Contacts between the two chains:
Residue N610 in chain B interacts with residue V120 in chain A (closest heavy-atom distance 4.9 Å).
Residue L724 in chain B contacts residue F106 in chain A (closest heavy-atom distance 4.4 Å).
Residue L617 in chain B contacts residue L204 in chain A (closest heavy-atom distance 3.7 Å).
Residue E721 in chain B interacts with residue F106 in chain A (closest heavy-atom distance 4.8 Å).
Residue W737 in chain B interacts with residue L115 in chain A (closest heavy-atom distance 3.9 Å).
Residue M537 in chain B interacts with residue I119 in chain A (closest heavy-atom distance 4.5 Å).
Residue S728 in chain B interacts with residue Y113 in chain A (closest heavy-atom distance 2.8 Å).
Residue R735 in chain B contacts residue I105 in chain A (closest heavy-atom distance 4.3 Å).
Residue L734 in chain B contacts residue I116 in chain A (closest heavy-atom distance 3.7 Å).
Residue R735 in chain B is in contact with residue I112 in chain A (closest heavy-atom distance 4.9 Å).
Residue S728 in chain B contacts residue V109 in chain A (closest heavy-atom distance 4.2 Å).
Residue S732 in chain B is in contact with residue I112 in chain A (closest heavy-atom distance 4.8 Å).
Residue E721 in chain B contacts residue I189 in chain A (closest heavy-atom distance 4.0 Å).
Residue R799 in chain B contacts residue I105 in chain A (closest heavy-atom distance 3.4 Å).
Residue Y397 in chain B interacts with residue T98 in chain A (closest heavy-atom distance 3.9 Å).
Residue I717 in chain B contacts residue I189 in chain A (closest heavy-atom distance 4.7 Å).
Residue V803 in chain B is in contact with residue I105 in chain A (closest heavy-atom distance 4.2 Å).
Residue S732 in chain B interacts with residue V109 in chain A (closest heavy-atom distance 4.9 Å).
Residue L609 in chain B interacts with residue V120 in chain A (closest heavy-atom distance 3.9 Å).
Residue W802 in chain B interacts with residue L101 in chain A (closest heavy-atom distance 4.8 Å).
Residue V803 in chain B contacts residue I102 in chain A (closest heavy-atom distance 4.7 Å).
Residue R799 in chain B contacts residue V109 in chain A (closest heavy-atom distance 4.0 Å).
Residue I613 in chain B contacts residue L203 in chain A (closest heavy-atom distance 3.7 Å).
Residue V803 in chain B interacts with residue L101 in chain A (closest heavy-atom distance 4.5 Å).
Residue C396 in chain B is in contact with residue T98 in chain A (closest heavy-atom distance 3.1 Å).
Residue W802 in chain B contacts residue T98 in chain A (closest heavy-atom distance 4.7 Å).
Residue R735 in chain B is in contact with residue E108 in chain A (closest heavy-atom distance 2.4 Å).
Residue R799 in chain B interacts with residue E108 in chain A (closest heavy-atom distance 4.8 Å).
Residue H729 in chain B interacts with residue I105 in chain A (closest heavy-atom distance 4.4 Å).
Residue A731 in chain B interacts with residue I112 in chain A (closest heavy-atom distance 3.5 Å).
Residue Y397 in chain B interacts with residue I102 in chain A (closest heavy-atom distance 3.6 Å).
Residue L734 in chain B interacts with residue I119 in chain A (closest heavy-atom distance 4.6 Å).
Residue L724 in chain B interacts with residue I189 in chain A (closest heavy-atom distance 4.1 Å).
Residue W737 in chain B is in contact with residue I119 in chain A (closest heavy-atom distance 4.2 Å).
Residue L724 in chain B interacts with residue L196 in chain A (closest heavy-atom distance 4.6 Å).
Residue L734 in chain B interacts with residue L115 in chain A (closest heavy-atom distance 4.8 Å).
Residue V727 in chain B interacts with residue L196 in chain A (closest heavy-atom distance 4.0 Å).
Residue L724 in chain B contacts residue I193 in chain A (closest heavy-atom distance 3.7 Å).
Residue I717 in chain B is in contact with residue V186 in chain A (closest heavy-atom distance 3.8 Å).
Residue S728 in chain B contacts residue L196 in chain A (closest heavy-atom distance 4.8 Å).

This data describes a binding interaction between two proteins.

Sequence of chain B:
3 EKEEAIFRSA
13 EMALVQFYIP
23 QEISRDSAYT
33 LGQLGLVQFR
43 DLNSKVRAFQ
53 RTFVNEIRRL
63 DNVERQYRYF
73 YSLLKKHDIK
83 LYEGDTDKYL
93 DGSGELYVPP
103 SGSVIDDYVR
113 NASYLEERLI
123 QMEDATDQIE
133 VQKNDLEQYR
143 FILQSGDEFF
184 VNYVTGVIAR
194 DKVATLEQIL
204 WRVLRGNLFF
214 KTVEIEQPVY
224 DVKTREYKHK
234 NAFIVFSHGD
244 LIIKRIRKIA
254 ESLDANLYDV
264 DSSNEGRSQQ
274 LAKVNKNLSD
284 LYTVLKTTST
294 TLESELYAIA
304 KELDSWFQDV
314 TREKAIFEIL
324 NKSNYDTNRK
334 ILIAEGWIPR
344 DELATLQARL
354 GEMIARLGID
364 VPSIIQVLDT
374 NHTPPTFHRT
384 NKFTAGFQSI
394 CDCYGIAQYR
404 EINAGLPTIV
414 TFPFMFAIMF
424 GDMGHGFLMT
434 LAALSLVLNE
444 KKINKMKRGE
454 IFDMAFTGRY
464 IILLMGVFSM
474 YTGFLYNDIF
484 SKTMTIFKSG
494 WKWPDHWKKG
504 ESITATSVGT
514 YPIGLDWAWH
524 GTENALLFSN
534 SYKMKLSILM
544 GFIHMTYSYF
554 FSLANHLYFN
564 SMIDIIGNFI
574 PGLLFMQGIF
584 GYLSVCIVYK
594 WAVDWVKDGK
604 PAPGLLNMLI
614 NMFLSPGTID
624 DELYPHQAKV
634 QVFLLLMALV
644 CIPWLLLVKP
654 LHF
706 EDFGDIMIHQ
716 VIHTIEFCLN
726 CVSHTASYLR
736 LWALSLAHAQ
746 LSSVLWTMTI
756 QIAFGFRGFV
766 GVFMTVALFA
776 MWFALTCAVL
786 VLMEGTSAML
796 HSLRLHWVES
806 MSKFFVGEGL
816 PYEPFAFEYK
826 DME

Sequence of chain A:
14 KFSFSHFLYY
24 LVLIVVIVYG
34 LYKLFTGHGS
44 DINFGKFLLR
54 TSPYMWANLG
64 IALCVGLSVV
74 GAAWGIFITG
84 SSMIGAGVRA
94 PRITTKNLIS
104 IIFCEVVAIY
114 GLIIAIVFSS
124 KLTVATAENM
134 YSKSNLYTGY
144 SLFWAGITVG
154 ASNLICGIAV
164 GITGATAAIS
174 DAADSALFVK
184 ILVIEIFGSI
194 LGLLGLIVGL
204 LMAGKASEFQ